Sequence of protein 2:
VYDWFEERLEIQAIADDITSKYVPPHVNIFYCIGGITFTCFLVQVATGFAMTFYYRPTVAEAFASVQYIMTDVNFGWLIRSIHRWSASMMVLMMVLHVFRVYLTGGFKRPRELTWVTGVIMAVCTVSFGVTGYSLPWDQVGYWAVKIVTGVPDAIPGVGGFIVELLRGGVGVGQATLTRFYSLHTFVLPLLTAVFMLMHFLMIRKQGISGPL

Contacts between the two chains:
Residue I150 in protein 2 interacts with residue H76 in protein 1 (closest heavy-atom distance 4.3 Å).
Residue D156 in protein 2 is in contact with residue H57 in protein 1 (closest heavy-atom distance 4.7 Å).
Residue I150 in protein 2 interacts with residue L58 in protein 1 (closest heavy-atom distance 3.5 Å).
Residue K149 in protein 2 is in contact with residue L58 in protein 1 (closest heavy-atom distance 3.7 Å).
Residue G153 in protein 2 interacts with residue L58 in protein 1 (closest heavy-atom distance 4.0 Å).
Residue K149 in protein 2 contacts residue G59 in protein 1 (closest heavy-atom distance 2.7 Å).
Residue W146 in protein 2 is in contact with residue C60 in protein 1 (closest heavy-atom distance 3.9 Å).
Residue V154 in protein 2 is in contact with residue L58 in protein 1 (closest heavy-atom distance 3.4 Å).
Residue K149 in protein 2 is in contact with residue C60 in protein 1 (closest heavy-atom distance 4.8 Å).
Residue I150 in protein 2 interacts with residue C75 in protein 1 (closest heavy-atom distance 3.5 Å).
Residue W146 in protein 2 contacts residue V61 in protein 1 (closest heavy-atom distance 3.3 Å).
Residue K149 in protein 2 interacts with residue V54 in protein 1 (closest heavy-atom distance 4.0 Å).
Residue D156 in protein 2 interacts with residue L58 in protein 1 (closest heavy-atom distance 4.5 Å).
Residue I150 in protein 2 is in contact with residue C60 in protein 1 (closest heavy-atom distance 3.3 Å).
Residue W146 in protein 2 interacts with residue G59 in protein 1 (closest heavy-atom distance 4.0 Å).

Sequence of protein 1:
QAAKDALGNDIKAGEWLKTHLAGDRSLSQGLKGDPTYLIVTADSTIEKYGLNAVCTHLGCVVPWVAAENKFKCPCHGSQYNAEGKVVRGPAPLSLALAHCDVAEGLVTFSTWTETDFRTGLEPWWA

This data describes a binding interaction between two proteins.